Sequence of protein 2:
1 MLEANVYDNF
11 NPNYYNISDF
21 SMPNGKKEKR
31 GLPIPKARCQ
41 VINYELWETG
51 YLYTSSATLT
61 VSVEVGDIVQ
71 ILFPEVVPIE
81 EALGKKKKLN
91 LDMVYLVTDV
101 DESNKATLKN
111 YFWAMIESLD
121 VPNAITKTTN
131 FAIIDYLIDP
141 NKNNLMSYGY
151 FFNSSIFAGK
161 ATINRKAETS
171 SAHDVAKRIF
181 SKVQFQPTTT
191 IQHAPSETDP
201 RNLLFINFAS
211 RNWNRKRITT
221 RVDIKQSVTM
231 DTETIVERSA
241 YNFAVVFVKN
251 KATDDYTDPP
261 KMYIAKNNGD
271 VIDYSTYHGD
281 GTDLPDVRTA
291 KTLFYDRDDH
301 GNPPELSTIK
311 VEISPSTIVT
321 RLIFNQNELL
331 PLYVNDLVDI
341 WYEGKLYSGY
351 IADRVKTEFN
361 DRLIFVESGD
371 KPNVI

The following describes two proteins that form a bound complex.

Interface contacts:
Residue I42 in protein 2 is in contact with residue W71 in protein 1 (closest heavy-atom distance 3.5 Å).
Residue Q40 in protein 2 is in contact with residue V78 in protein 1 (closest heavy-atom distance 4.9 Å).
Residue T60 in protein 2 contacts residue V78 in protein 1 (closest heavy-atom distance 3.5 Å).
Residue M1 in protein 2 interacts with residue I76 in protein 1 (closest heavy-atom distance 5.0 Å).
Residue I42 in protein 2 contacts residue S73 in protein 1 (closest heavy-atom distance 4.6 Å).
Residue M1 in protein 2 contacts residue S73 in protein 1 (closest heavy-atom distance 3.0 Å).
Residue M1 in protein 2 is in contact with residue V78 in protein 1 (closest heavy-atom distance 3.4 Å).
Residue E358 in protein 2 contacts residue S73 in protein 1 (closest heavy-atom distance 3.1 Å).
Residue N43 in protein 2 contacts residue W71 in protein 1 (closest heavy-atom distance 3.5 Å).
Residue I42 in protein 2 is in contact with residue V78 in protein 1 (closest heavy-atom distance 4.2 Å).
Residue E358 in protein 2 contacts residue W71 in protein 1 (closest heavy-atom distance 3.2 Å).

Sequence of protein 1:
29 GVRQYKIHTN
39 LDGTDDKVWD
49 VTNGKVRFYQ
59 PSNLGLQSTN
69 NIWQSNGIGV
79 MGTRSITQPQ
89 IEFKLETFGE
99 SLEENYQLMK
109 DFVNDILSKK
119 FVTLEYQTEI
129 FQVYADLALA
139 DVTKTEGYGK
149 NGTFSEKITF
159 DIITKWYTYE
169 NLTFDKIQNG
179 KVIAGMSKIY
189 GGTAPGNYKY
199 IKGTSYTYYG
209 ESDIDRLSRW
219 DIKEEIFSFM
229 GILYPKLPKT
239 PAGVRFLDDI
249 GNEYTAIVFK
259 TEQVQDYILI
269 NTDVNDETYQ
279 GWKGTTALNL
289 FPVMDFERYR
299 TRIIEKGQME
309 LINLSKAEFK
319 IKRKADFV